Sequence of protein 1:
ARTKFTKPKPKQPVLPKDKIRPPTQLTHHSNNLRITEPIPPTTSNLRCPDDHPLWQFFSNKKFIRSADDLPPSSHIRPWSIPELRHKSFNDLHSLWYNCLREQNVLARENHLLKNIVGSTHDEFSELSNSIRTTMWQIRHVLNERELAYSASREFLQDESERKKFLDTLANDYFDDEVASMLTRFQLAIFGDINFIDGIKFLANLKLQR

These two protein chains interact to form a complex.

Sequence of protein 2:
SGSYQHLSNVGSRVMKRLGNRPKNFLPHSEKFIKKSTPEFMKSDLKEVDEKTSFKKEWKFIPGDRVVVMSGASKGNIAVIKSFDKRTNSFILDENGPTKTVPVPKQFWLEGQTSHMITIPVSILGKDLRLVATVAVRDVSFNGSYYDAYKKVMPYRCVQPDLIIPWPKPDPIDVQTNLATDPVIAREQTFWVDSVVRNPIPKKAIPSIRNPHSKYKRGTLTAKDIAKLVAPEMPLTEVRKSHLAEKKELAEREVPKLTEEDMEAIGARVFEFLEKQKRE

Residue-level contacts at the interface:
Residue S4 in protein 2 interacts with residue N129 in protein 1 (closest heavy-atom distance 3.3 Å).
Residue V213 in protein 2 interacts with residue Y163 in protein 1 (closest heavy-atom distance 4.1 Å).
Residue T207 in protein 2 interacts with residue K101 in protein 1 (closest heavy-atom distance 3.4 Å).
Residue V214 in protein 2 contacts residue F210 in protein 1 (closest heavy-atom distance 3.4 Å).
Residue F208 in protein 2 interacts with residue K101 in protein 1 (closest heavy-atom distance 3.3 Å).
Residue F208 in protein 2 contacts residue R159 in protein 1 (closest heavy-atom distance 3.5 Å).
Residue R215 in protein 2 interacts with residue Y163 in protein 1 (closest heavy-atom distance 3.4 Å).
Residue Q206 in protein 2 contacts residue H100 in protein 1 (closest heavy-atom distance 3.5 Å).
Residue H7 in protein 2 contacts residue H125 in protein 1 (closest heavy-atom distance 3.5 Å).
Residue R227 in protein 2 contacts residue R153 in protein 1 (closest heavy-atom distance 3.4 Å).
Residue V214 in protein 2 contacts residue I209 in protein 1 (closest heavy-atom distance 3.4 Å).
Residue V214 in protein 2 contacts residue R167 in protein 1 (closest heavy-atom distance 3.5 Å).
Residue I218 in protein 2 is in contact with residue L156 in protein 1 (closest heavy-atom distance 3.5 Å).
Residue Y5 in protein 2 contacts residue N129 in protein 1 (closest heavy-atom distance 3.6 Å).
Residue V213 in protein 2 contacts residue R167 in protein 1 (closest heavy-atom distance 3.3 Å).
Residue F208 in protein 2 interacts with residue S102 in protein 1 (closest heavy-atom distance 3.7 Å).
Residue N216 in protein 2 interacts with residue Y163 in protein 1 (closest heavy-atom distance 3.5 Å).
Residue T194 in protein 2 contacts residue I90 in protein 1 (closest heavy-atom distance 3.8 Å).
Residue S2 in protein 2 interacts with residue K128 in protein 1 (closest heavy-atom distance 3.3 Å).
Residue I226 in protein 2 is in contact with residue R153 in protein 1 (closest heavy-atom distance 3.4 Å).
Residue T207 in protein 2 is in contact with residue D105 in protein 1 (closest heavy-atom distance 2.8 Å).
Residue F208 in protein 2 contacts residue H100 in protein 1 (closest heavy-atom distance 4.0 Å).
Residue L196 in protein 2 interacts with residue P85 in protein 1 (closest heavy-atom distance 4.1 Å).
Residue L196 in protein 2 interacts with residue E116 in protein 1 (closest heavy-atom distance 3.2 Å).
Residue A203 in protein 2 is in contact with residue K101 in protein 1 (closest heavy-atom distance 3.4 Å).
Residue I226 in protein 2 contacts residue N157 in protein 1 (closest heavy-atom distance 3.8 Å).
Residue T207 in protein 2 interacts with residue S102 in protein 1 (closest heavy-atom distance 3.0 Å).
Residue T207 in protein 2 is in contact with residue H100 in protein 1 (closest heavy-atom distance 3.8 Å).
Residue G3 in protein 2 is in contact with residue N129 in protein 1 (closest heavy-atom distance 3.1 Å).
Residue H7 in protein 2 is in contact with residue K128 in protein 1 (closest heavy-atom distance 3.4 Å).
Residue L8 in protein 2 interacts with residue H125 in protein 1 (closest heavy-atom distance 3.8 Å).
Residue S225 in protein 2 contacts residue R153 in protein 1 (closest heavy-atom distance 2.8 Å).
Residue I226 in protein 2 is in contact with residue L156 in protein 1 (closest heavy-atom distance 3.7 Å).
Residue E205 in protein 2 is in contact with residue H100 in protein 1 (closest heavy-atom distance 3.4 Å).
Residue I190 in protein 2 contacts residue H89 in protein 1 (closest heavy-atom distance 3.5 Å).
Residue D191 in protein 2 is in contact with residue H89 in protein 1 (closest heavy-atom distance 4.0 Å).
Residue V214 in protein 2 interacts with residue Y163 in protein 1 (closest heavy-atom distance 2.5 Å).
Residue T198 in protein 2 is in contact with residue W93 in protein 1 (closest heavy-atom distance 3.7 Å).
Residue V214 in protein 2 interacts with residue G211 in protein 1 (closest heavy-atom distance 3.6 Å).
Residue S2 in protein 2 contacts residue I130 in protein 1 (closest heavy-atom distance 4.2 Å).
Residue E205 in protein 2 interacts with residue K101 in protein 1 (closest heavy-atom distance 3.7 Å).
Residue I218 in protein 2 contacts residue F103 in protein 1 (closest heavy-atom distance 3.3 Å).
Residue R227 in protein 2 contacts residue N157 in protein 1 (closest heavy-atom distance 3.2 Å).
Residue R204 in protein 2 interacts with residue H100 in protein 1 (closest heavy-atom distance 3.7 Å).
Residue T194 in protein 2 interacts with residue P85 in protein 1 (closest heavy-atom distance 3.9 Å).
Residue V213 in protein 2 is in contact with residue S166 in protein 1 (closest heavy-atom distance 3.6 Å).
Residue A197 in protein 2 interacts with residue I90 in protein 1 (closest heavy-atom distance 3.9 Å).
Residue I202 in protein 2 interacts with residue K101 in protein 1 (closest heavy-atom distance 3.0 Å).
Residue R227 in protein 2 interacts with residue L161 in protein 1 (closest heavy-atom distance 3.5 Å).
Residue I218 in protein 2 contacts residue E160 in protein 1 (closest heavy-atom distance 3.6 Å).
Residue V192 in protein 2 interacts with residue H89 in protein 1 (closest heavy-atom distance 3.9 Å).
Residue P219 in protein 2 is in contact with residue F103 in protein 1 (closest heavy-atom distance 3.6 Å).
Residue A203 in protein 2 interacts with residue W93 in protein 1 (closest heavy-atom distance 4.1 Å).
Residue Y5 in protein 2 interacts with residue H125 in protein 1 (closest heavy-atom distance 3.6 Å).
Residue F208 in protein 2 interacts with residue R99 in protein 1 (closest heavy-atom distance 4.1 Å).
Residue A203 in protein 2 interacts with residue E97 in protein 1 (closest heavy-atom distance 2.7 Å).
Residue P217 in protein 2 interacts with residue F103 in protein 1 (closest heavy-atom distance 3.7 Å).
Residue P217 in protein 2 contacts residue Y163 in protein 1 (closest heavy-atom distance 4.0 Å).
Residue S2 in protein 2 is in contact with residue N129 in protein 1 (closest heavy-atom distance 3.5 Å).
Residue S2 in protein 2 contacts residue G132 in protein 1 (closest heavy-atom distance 3.3 Å).